Sequence of protein 2:
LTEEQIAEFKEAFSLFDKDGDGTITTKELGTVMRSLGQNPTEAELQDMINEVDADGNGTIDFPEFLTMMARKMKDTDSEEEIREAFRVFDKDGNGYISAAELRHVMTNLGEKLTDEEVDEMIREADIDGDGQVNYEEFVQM

Sequence of protein 1:
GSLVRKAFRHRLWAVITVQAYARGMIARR

This data describes a binding interaction between two proteins.

Interface contacts:
Residue L110 in protein 2 contacts residue M27 in protein 1 (closest heavy-atom distance 3.9 Å).
Residue M41 in protein 2 interacts with residue R13 in protein 1 (closest heavy-atom distance 3.6 Å).
Residue A20 in protein 2 interacts with residue I18 in protein 1 (closest heavy-atom distance 3.8 Å).
Residue E89 in protein 2 contacts residue A16 in protein 1 (closest heavy-atom distance 3.4 Å).
Residue Q46 in protein 2 contacts residue A16 in protein 1 (closest heavy-atom distance 4.0 Å).
Residue V96 in protein 2 contacts residue V20 in protein 1 (closest heavy-atom distance 3.6 Å).
Residue V60 in protein 2 is in contact with residue F10 in protein 1 (closest heavy-atom distance 4.0 Å).
Residue M149 in protein 2 is in contact with residue M27 in protein 1 (closest heavy-atom distance 3.7 Å).
Residue T84 in protein 2 interacts with residue Y23 in protein 1 (closest heavy-atom distance 2.6 Å).
Residue M81 in protein 2 is in contact with residue W15 in protein 1 (closest heavy-atom distance 3.6 Å).
Residue R79 in protein 2 contacts residue R11 in protein 1 (closest heavy-atom distance 3.5 Å).
Residue K82 in protein 2 interacts with residue W15 in protein 1 (closest heavy-atom distance 3.6 Å).
Residue E119 in protein 2 is in contact with residue I28 in protein 1 (closest heavy-atom distance 3.6 Å).
Residue E52 in protein 2 contacts residue R13 in protein 1 (closest heavy-atom distance 3.5 Å).
Residue A20 in protein 2 contacts residue Q21 in protein 1 (closest heavy-atom distance 3.3 Å).
Residue Q46 in protein 2 is in contact with residue R13 in protein 1 (closest heavy-atom distance 2.8 Å).
Residue L117 in protein 2 contacts residue A24 in protein 1 (closest heavy-atom distance 3.4 Å).
Residue F24 in protein 2 contacts residue L14 in protein 1 (closest heavy-atom distance 3.6 Å).
Residue E88 in protein 2 interacts with residue H12 in protein 1 (closest heavy-atom distance 3.2 Å).
Residue L117 in protein 2 is in contact with residue V20 in protein 1 (closest heavy-atom distance 3.9 Å).
Residue K80 in protein 2 is in contact with residue R11 in protein 1 (closest heavy-atom distance 3.9 Å).
Residue E16 in protein 2 interacts with residue I18 in protein 1 (closest heavy-atom distance 3.8 Å).
Residue E89 in protein 2 interacts with residue T19 in protein 1 (closest heavy-atom distance 3.4 Å).
Residue D55 in protein 2 contacts residue V6 in protein 1 (closest heavy-atom distance 3.4 Å).
Residue P48 in protein 2 contacts residue R13 in protein 1 (closest heavy-atom distance 3.6 Å).
Residue M56 in protein 2 contacts residue V6 in protein 1 (closest heavy-atom distance 3.8 Å).
Residue L37 in protein 2 contacts residue F10 in protein 1 (closest heavy-atom distance 4.0 Å).
Residue M129 in protein 2 contacts residue M27 in protein 1 (closest heavy-atom distance 3.7 Å).
Residue A93 in protein 2 interacts with residue T19 in protein 1 (closest heavy-atom distance 3.7 Å).
Residue A93 in protein 2 is in contact with residue V20 in protein 1 (closest heavy-atom distance 4.0 Å).
Residue E16 in protein 2 contacts residue R25 in protein 1 (closest heavy-atom distance 3.5 Å).
Residue E92 in protein 2 is in contact with residue A16 in protein 1 (closest heavy-atom distance 4.0 Å).
Residue E59 in protein 2 is in contact with residue V6 in protein 1 (closest heavy-atom distance 3.6 Å).
Residue M77 in protein 2 interacts with residue F10 in protein 1 (closest heavy-atom distance 3.9 Å).
Residue M56 in protein 2 contacts residue F10 in protein 1 (closest heavy-atom distance 3.9 Å).
Residue T84 in protein 2 contacts residue T19 in protein 1 (closest heavy-atom distance 3.4 Å).
Residue M41 in protein 2 interacts with residue L14 in protein 1 (closest heavy-atom distance 4.0 Å).
Residue M114 in protein 2 is in contact with residue A24 in protein 1 (closest heavy-atom distance 3.5 Å).
Residue F17 in protein 2 contacts residue I18 in protein 1 (closest heavy-atom distance 3.7 Å).
Residue E19 in protein 2 is in contact with residue R25 in protein 1 (closest heavy-atom distance 3.8 Å).
Residue L44 in protein 2 interacts with residue V17 in protein 1 (closest heavy-atom distance 4.0 Å).
Residue E19 in protein 2 interacts with residue Q21 in protein 1 (closest heavy-atom distance 3.1 Å).
Residue M56 in protein 2 contacts residue R13 in protein 1 (closest heavy-atom distance 3.8 Å).
Residue A93 in protein 2 contacts residue Y23 in protein 1 (closest heavy-atom distance 3.7 Å).
Residue F146 in protein 2 is in contact with residue Y23 in protein 1 (closest heavy-atom distance 3.5 Å).
Residue L23 in protein 2 is in contact with residue Q21 in protein 1 (closest heavy-atom distance 3.6 Å).
Residue F73 in protein 2 is in contact with residue F10 in protein 1 (closest heavy-atom distance 4.0 Å).
Residue M77 in protein 2 interacts with residue W15 in protein 1 (closest heavy-atom distance 3.4 Å).
Residue F73 in protein 2 is in contact with residue L14 in protein 1 (closest heavy-atom distance 3.4 Å).
Residue M76 in protein 2 contacts residue F10 in protein 1 (closest heavy-atom distance 3.8 Å).
Residue E89 in protein 2 contacts residue W15 in protein 1 (closest heavy-atom distance 3.2 Å).
Residue F97 in protein 2 contacts residue M27 in protein 1 (closest heavy-atom distance 3.5 Å).
Residue M129 in protein 2 is in contact with residue I28 in protein 1 (closest heavy-atom distance 4.0 Å).
Residue M77 in protein 2 contacts residue L14 in protein 1 (closest heavy-atom distance 3.8 Å).
Residue M77 in protein 2 contacts residue I18 in protein 1 (closest heavy-atom distance 4.0 Å).
Residue F17 in protein 2 is in contact with residue W15 in protein 1 (closest heavy-atom distance 3.7 Å).
Residue M114 in protein 2 interacts with residue M27 in protein 1 (closest heavy-atom distance 3.9 Å).
Residue L23 in protein 2 contacts residue V17 in protein 1 (closest heavy-atom distance 3.9 Å).
Residue I90 in protein 2 contacts residue Y23 in protein 1 (closest heavy-atom distance 3.1 Å).
Residue E92 in protein 2 is in contact with residue H12 in protein 1 (closest heavy-atom distance 2.8 Å).